This data describes a binding interaction between two proteins.

Sequence of protein 1:
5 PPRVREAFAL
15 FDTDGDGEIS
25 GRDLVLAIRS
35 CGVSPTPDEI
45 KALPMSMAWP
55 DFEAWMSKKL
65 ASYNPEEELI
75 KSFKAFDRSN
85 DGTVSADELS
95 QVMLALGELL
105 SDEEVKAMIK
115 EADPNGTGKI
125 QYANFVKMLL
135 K

Sequence of protein 2:
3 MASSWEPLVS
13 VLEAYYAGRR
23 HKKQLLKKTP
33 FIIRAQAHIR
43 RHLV

Interface contacts:
Residue M112 in protein 1 is in contact with residue L14 in protein 2 (closest heavy-atom distance 3.8 Å).
Residue L104 in protein 1 contacts residue E15 in protein 2 (closest heavy-atom distance 3.0 Å).
Residue E108 in protein 1 contacts residue R22 in protein 2 (closest heavy-atom distance 3.0 Å).
Residue R33 in protein 1 interacts with residue S12 in protein 2 (closest heavy-atom distance 3.7 Å).
Residue S76 in protein 1 interacts with residue L10 in protein 2 (closest heavy-atom distance 3.6 Å).
Residue L73 in protein 1 is in contact with residue V13 in protein 2 (closest heavy-atom distance 3.7 Å).
Residue E102 in protein 1 contacts residue E15 in protein 2 (closest heavy-atom distance 3.1 Å).
Residue R7 in protein 1 interacts with residue Y17 in protein 2 (closest heavy-atom distance 3.9 Å).
Residue M97 in protein 1 is in contact with residue V11 in protein 2 (closest heavy-atom distance 3.8 Å).
Residue L103 in protein 1 contacts residue R22 in protein 2 (closest heavy-atom distance 3.3 Å).
Residue F80 in protein 1 is in contact with residue S5 in protein 2 (closest heavy-atom distance 3.4 Å).
Residue V96 in protein 1 interacts with residue W7 in protein 2 (closest heavy-atom distance 3.4 Å).
Residue A79 in protein 1 interacts with residue S5 in protein 2 (closest heavy-atom distance 3.9 Å).
Residue R82 in protein 1 interacts with residue A4 in protein 2 (closest heavy-atom distance 3.8 Å).
Residue F129 in protein 1 contacts residue Y18 in protein 2 (closest heavy-atom distance 3.4 Å).
Residue L104 in protein 1 is in contact with residue A19 in protein 2 (closest heavy-atom distance 3.8 Å).
Residue E115 in protein 1 is in contact with residue Y18 in protein 2 (closest heavy-atom distance 3.2 Å).
Residue F129 in protein 1 contacts residue L14 in protein 2 (closest heavy-atom distance 4.0 Å).
Residue G36 in protein 1 is in contact with residue V13 in protein 2 (closest heavy-atom distance 4.2 Å).
Residue V96 in protein 1 contacts residue V11 in protein 2 (closest heavy-atom distance 3.5 Å).
Residue F80 in protein 1 contacts residue W7 in protein 2 (closest heavy-atom distance 3.3 Å).
Residue L103 in protein 1 is in contact with residue A19 in protein 2 (closest heavy-atom distance 4.1 Å).
Residue L93 in protein 1 contacts residue L14 in protein 2 (closest heavy-atom distance 4.1 Å).
Residue F80 in protein 1 interacts with residue S6 in protein 2 (closest heavy-atom distance 3.2 Å).
Residue G101 in protein 1 contacts residue E15 in protein 2 (closest heavy-atom distance 3.8 Å).
Residue F15 in protein 1 interacts with residue A19 in protein 2 (closest heavy-atom distance 4.3 Å).
Residue S34 in protein 1 is in contact with residue A16 in protein 2 (closest heavy-atom distance 3.8 Å).
Residue R33 in protein 1 interacts with residue A16 in protein 2 (closest heavy-atom distance 3.5 Å).
Residue E102 in protein 1 is in contact with residue S12 in protein 2 (closest heavy-atom distance 4.0 Å).
Residue G101 in protein 1 is in contact with residue V11 in protein 2 (closest heavy-atom distance 3.8 Å).
Residue S38 in protein 1 interacts with residue V13 in protein 2 (closest heavy-atom distance 3.2 Å).
Residue F77 in protein 1 contacts residue L10 in protein 2 (closest heavy-atom distance 3.5 Å).
Residue F15 in protein 1 is in contact with residue A16 in protein 2 (closest heavy-atom distance 3.6 Å).
Residue L14 in protein 1 is in contact with residue H23 in protein 2 (closest heavy-atom distance 3.6 Å).
Residue T17 in protein 1 interacts with residue H23 in protein 2 (closest heavy-atom distance 3.9 Å).
Residue F77 in protein 1 contacts residue L14 in protein 2 (closest heavy-atom distance 4.2 Å).
Residue R33 in protein 1 interacts with residue V13 in protein 2 (closest heavy-atom distance 3.8 Å).
Residue L100 in protein 1 is in contact with residue W7 in protein 2 (closest heavy-atom distance 3.6 Å).
Residue S34 in protein 1 contacts residue Y17 in protein 2 (closest heavy-atom distance 3.7 Å).
Residue L133 in protein 1 interacts with residue Y17 in protein 2 (closest heavy-atom distance 3.0 Å).
Residue L14 in protein 1 interacts with residue L27 in protein 2 (closest heavy-atom distance 4.2 Å).
Residue E115 in protein 1 is in contact with residue R21 in protein 2 (closest heavy-atom distance 2.6 Å).
Residue L14 in protein 1 interacts with residue K24 in protein 2 (closest heavy-atom distance 3.5 Å).
Residue M97 in protein 1 contacts residue L14 in protein 2 (closest heavy-atom distance 3.6 Å).
Residue L14 in protein 1 interacts with residue G20 in protein 2 (closest heavy-atom distance 3.6 Å).
Residue F15 in protein 1 is in contact with residue G20 in protein 2 (closest heavy-atom distance 3.5 Å).
Residue L93 in protein 1 interacts with residue W7 in protein 2 (closest heavy-atom distance 3.6 Å).
Residue L73 in protein 1 contacts residue L10 in protein 2 (closest heavy-atom distance 3.6 Å).
Residue E92 in protein 1 interacts with residue W7 in protein 2 (closest heavy-atom distance 3.5 Å).
Residue M97 in protein 1 is in contact with residue E15 in protein 2 (closest heavy-atom distance 3.0 Å).
Residue L30 in protein 1 contacts residue A16 in protein 2 (closest heavy-atom distance 3.6 Å).
Residue L133 in protein 1 is in contact with residue L14 in protein 2 (closest heavy-atom distance 3.9 Å).
Residue F15 in protein 1 interacts with residue H23 in protein 2 (closest heavy-atom distance 4.0 Å).
Residue L133 in protein 1 is in contact with residue Y18 in protein 2 (closest heavy-atom distance 3.4 Å).
Residue L104 in protein 1 contacts residue Y18 in protein 2 (closest heavy-atom distance 3.6 Å).
Residue L100 in protein 1 contacts residue V11 in protein 2 (closest heavy-atom distance 4.0 Å).
Residue M112 in protein 1 interacts with residue Y18 in protein 2 (closest heavy-atom distance 3.3 Å).
Residue L100 in protein 1 contacts residue E8 in protein 2 (closest heavy-atom distance 3.9 Å).
Residue L103 in protein 1 contacts residue E15 in protein 2 (closest heavy-atom distance 2.8 Å).
Residue E10 in protein 1 contacts residue K24 in protein 2 (closest heavy-atom distance 3.0 Å).